Sequence of the first protein:
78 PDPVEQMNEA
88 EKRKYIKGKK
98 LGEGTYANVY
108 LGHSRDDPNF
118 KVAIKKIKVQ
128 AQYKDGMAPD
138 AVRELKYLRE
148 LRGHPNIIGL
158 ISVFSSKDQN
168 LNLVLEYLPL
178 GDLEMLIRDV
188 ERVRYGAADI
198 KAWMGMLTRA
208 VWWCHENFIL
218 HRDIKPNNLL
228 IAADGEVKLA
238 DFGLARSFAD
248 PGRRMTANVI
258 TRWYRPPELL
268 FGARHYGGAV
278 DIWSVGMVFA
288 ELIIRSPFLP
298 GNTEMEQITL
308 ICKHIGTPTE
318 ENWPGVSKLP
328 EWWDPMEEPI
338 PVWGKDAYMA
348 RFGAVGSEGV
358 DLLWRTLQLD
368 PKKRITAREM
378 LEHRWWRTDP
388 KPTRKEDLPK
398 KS

Sequence of the second protein:
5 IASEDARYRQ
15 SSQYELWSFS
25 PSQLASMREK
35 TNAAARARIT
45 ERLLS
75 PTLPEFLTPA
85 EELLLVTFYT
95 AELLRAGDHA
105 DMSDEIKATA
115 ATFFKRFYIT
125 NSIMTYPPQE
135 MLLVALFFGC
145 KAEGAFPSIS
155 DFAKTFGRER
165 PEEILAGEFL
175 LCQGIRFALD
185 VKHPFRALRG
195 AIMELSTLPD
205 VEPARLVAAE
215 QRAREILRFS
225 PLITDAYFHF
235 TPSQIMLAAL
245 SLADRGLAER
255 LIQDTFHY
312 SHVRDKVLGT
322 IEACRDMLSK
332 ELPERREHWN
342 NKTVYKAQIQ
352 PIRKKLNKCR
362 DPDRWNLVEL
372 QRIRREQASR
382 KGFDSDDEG

These two protein chains interact to form a complex.

Interface contacts:
Residue V160 in the first protein interacts with residue F181 in the second protein (closest heavy-atom distance 3.6 Å).
Residue Q166 in the first protein is in contact with residue R375 in the second protein (closest heavy-atom distance 3.8 Å).
Residue S162 in the first protein interacts with residue F181 in the second protein (closest heavy-atom distance 3.8 Å).
Residue L168 in the first protein is in contact with residue F181 in the second protein (closest heavy-atom distance 3.4 Å).
Residue F161 in the first protein is in contact with residue F181 in the second protein (closest heavy-atom distance 4.1 Å).
Residue D132 in the first protein is in contact with residue F141 in the second protein (closest heavy-atom distance 3.8 Å).
Residue D132 in the first protein contacts residue L169 in the second protein (closest heavy-atom distance 4.1 Å).
Residue S162 in the first protein contacts residue Q177 in the second protein (closest heavy-atom distance 2.7 Å).
Residue P78 in the first protein interacts with residue R42 in the second protein (closest heavy-atom distance 3.3 Å).
Residue M134 in the first protein contacts residue F173 in the second protein (closest heavy-atom distance 3.9 Å).
Residue D79 in the first protein interacts with residue T129 in the second protein (closest heavy-atom distance 4.0 Å).
Residue N167 in the first protein is in contact with residue F173 in the second protein (closest heavy-atom distance 3.7 Å).
Residue P136 in the first protein contacts residue F150 in the second protein (closest heavy-atom distance 3.5 Å).
Residue N85 in the first protein contacts residue Q177 in the second protein (closest heavy-atom distance 3.7 Å).
Residue Q166 in the first protein is in contact with residue Q177 in the second protein (closest heavy-atom distance 3.5 Å).
Residue M134 in the first protein interacts with residue K145 in the second protein (closest heavy-atom distance 2.9 Å).
Residue Q127 in the first protein contacts residue R376 in the second protein (closest heavy-atom distance 2.8 Å).
Residue R250 in the first protein contacts residue S107 in the second protein (closest heavy-atom distance 3.9 Å).
Residue M134 in the first protein is in contact with residue C176 in the second protein (closest heavy-atom distance 4.1 Å).
Residue R146 in the first protein is in contact with residue S16 in the second protein (closest heavy-atom distance 3.3 Å).
Residue D79 in the first protein interacts with residue R365 in the second protein (closest heavy-atom distance 3.6 Å).
Residue E213 in the first protein interacts with residue R11 in the second protein (closest heavy-atom distance 3.5 Å).
Residue D132 in the first protein contacts residue S152 in the second protein (closest heavy-atom distance 3.0 Å).
Residue K131 in the first protein interacts with residue I153 in the second protein (closest heavy-atom distance 3.8 Å).
Residue K143 in the first protein interacts with residue L183 in the second protein (closest heavy-atom distance 3.8 Å).
Residue D132 in the first protein is in contact with residue K145 in the second protein (closest heavy-atom distance 3.0 Å).
Residue G133 in the first protein contacts residue K145 in the second protein (closest heavy-atom distance 3.7 Å).
Residue R140 in the first protein is in contact with residue F150 in the second protein (closest heavy-atom distance 3.5 Å).
Residue V139 in the first protein interacts with residue L183 in the second protein (closest heavy-atom distance 3.5 Å).
Residue K131 in the first protein interacts with residue L169 in the second protein (closest heavy-atom distance 3.9 Å).
Residue E147 in the first protein contacts residue D184 in the second protein (closest heavy-atom distance 3.6 Å).
Residue M134 in the first protein contacts residue F142 in the second protein (closest heavy-atom distance 3.9 Å).
Residue R146 in the first protein contacts residue S15 in the second protein (closest heavy-atom distance 3.4 Å).
Residue L142 in the first protein interacts with residue L183 in the second protein (closest heavy-atom distance 4.1 Å).
Residue R146 in the first protein contacts residue E19 in the second protein (closest heavy-atom distance 3.0 Å).
Residue R243 in the first protein contacts residue E147 in the second protein (closest heavy-atom distance 4.1 Å).
Residue D247 in the first protein is in contact with residue R190 in the second protein (closest heavy-atom distance 3.1 Å).
Residue D79 in the first protein interacts with residue N125 in the second protein (closest heavy-atom distance 3.6 Å).
Residue N85 in the first protein contacts residue F181 in the second protein (closest heavy-atom distance 3.7 Å).
Residue V139 in the first protein is in contact with residue F150 in the second protein (closest heavy-atom distance 4.0 Å).
Residue D79 in the first protein is in contact with residue Y130 in the second protein (closest heavy-atom distance 3.3 Å).
Residue E82 in the first protein is in contact with residue R375 in the second protein (closest heavy-atom distance 2.8 Å).
Residue V126 in the first protein is in contact with residue F173 in the second protein (closest heavy-atom distance 3.9 Å).
Residue V81 in the first protein interacts with residue T124 in the second protein (closest heavy-atom distance 3.8 Å).
Residue L142 in the first protein is in contact with residue C176 in the second protein (closest heavy-atom distance 4.0 Å).
Residue M134 in the first protein is in contact with residue E172 in the second protein (closest heavy-atom distance 2.7 Å).
Residue V81 in the first protein is in contact with residue N125 in the second protein (closest heavy-atom distance 3.7 Å).
Residue Q166 in the first protein is in contact with residue F173 in the second protein (closest heavy-atom distance 3.5 Å).
Residue G133 in the first protein interacts with residue L169 in the second protein (closest heavy-atom distance 3.9 Å).
Residue S162 in the first protein is in contact with residue F173 in the second protein (closest heavy-atom distance 3.9 Å).
Residue E82 in the first protein interacts with residue R365 in the second protein (closest heavy-atom distance 2.9 Å).
Residue D165 in the first protein is in contact with residue A379 in the second protein (closest heavy-atom distance 3.6 Å).
Residue R146 in the first protein interacts with residue Q14 in the second protein (closest heavy-atom distance 2.7 Å).
Residue N214 in the first protein is in contact with residue R11 in the second protein (closest heavy-atom distance 2.7 Å).
Residue P80 in the first protein contacts residue R42 in the second protein (closest heavy-atom distance 3.6 Å).
Residue V139 in the first protein is in contact with residue K145 in the second protein (closest heavy-atom distance 3.9 Å).
Residue G133 in the first protein contacts residue E172 in the second protein (closest heavy-atom distance 3.3 Å).
Residue D132 in the first protein is in contact with residue I153 in the second protein (closest heavy-atom distance 3.3 Å).
Residue L142 in the first protein contacts residue F181 in the second protein (closest heavy-atom distance 3.9 Å).
Residue K143 in the first protein contacts residue A146 in the second protein (closest heavy-atom distance 2.9 Å).